This data describes a binding interaction between two proteins.

Contacts between the two chains:
Residue H47 in protein 1 is in contact with residue R6 in protein 2 (closest heavy-atom distance 3.4 Å).
Residue G130 in protein 1 contacts residue F11 in protein 2 (closest heavy-atom distance 3.2 Å).
Residue L50 in protein 1 is in contact with residue I7 in protein 2 (closest heavy-atom distance 3.9 Å).
Residue P237 in protein 1 is in contact with residue F10 in protein 2 (closest heavy-atom distance 3.6 Å).
Residue M43 in protein 1 interacts with residue I7 in protein 2 (closest heavy-atom distance 3.5 Å).
Residue L129 in protein 1 is in contact with residue F11 in protein 2 (closest heavy-atom distance 4.0 Å).
Residue A255 in protein 1 is in contact with residue Q4 in protein 2 (closest heavy-atom distance 2.9 Å).
Residue A255 in protein 1 contacts residue A5 in protein 2 (closest heavy-atom distance 3.3 Å).
Residue K257 in protein 1 is in contact with residue Q4 in protein 2 (closest heavy-atom distance 3.6 Å).
Residue A255 in protein 1 is in contact with residue I7 in protein 2 (closest heavy-atom distance 3.9 Å).
Residue A255 in protein 1 is in contact with residue F10 in protein 2 (closest heavy-atom distance 3.9 Å).
Residue V48 in protein 1 contacts residue Q4 in protein 2 (closest heavy-atom distance 3.1 Å).
Residue H47 in protein 1 is in contact with residue A5 in protein 2 (closest heavy-atom distance 4.7 Å).
Residue L129 in protein 1 contacts residue K12 in protein 2 (closest heavy-atom distance 3.4 Å).
Residue S211 in protein 1 contacts residue Q4 in protein 2 (closest heavy-atom distance 3.7 Å).
Residue H128 in protein 1 is in contact with residue V13 in protein 2 (closest heavy-atom distance 3.6 Å).
Residue L254 in protein 1 is in contact with residue I7 in protein 2 (closest heavy-atom distance 4.4 Å).
Residue P237 in protein 1 is in contact with residue I7 in protein 2 (closest heavy-atom distance 4.0 Å).
Residue P256 in protein 1 contacts residue A5 in protein 2 (closest heavy-atom distance 3.1 Å).
Residue P256 in protein 1 is in contact with residue Q3 in protein 2 (closest heavy-atom distance 4.5 Å).
Residue I131 in protein 1 interacts with residue F11 in protein 2 (closest heavy-atom distance 3.9 Å).
Residue G130 in protein 1 is in contact with residue V13 in protein 2 (closest heavy-atom distance 4.8 Å).
Residue H128 in protein 1 interacts with residue K12 in protein 2 (closest heavy-atom distance 4.2 Å).
Residue P256 in protein 1 interacts with residue Q4 in protein 2 (closest heavy-atom distance 3.2 Å).
Residue I258 in protein 1 interacts with residue Q3 in protein 2 (closest heavy-atom distance 2.6 Å).
Residue I258 in protein 1 interacts with residue Q4 in protein 2 (closest heavy-atom distance 4.8 Å).
Residue H47 in protein 1 is in contact with residue E8 in protein 2 (closest heavy-atom distance 2.5 Å).
Residue V48 in protein 1 contacts residue I7 in protein 2 (closest heavy-atom distance 3.7 Å).
Residue P132 in protein 1 interacts with residue F10 in protein 2 (closest heavy-atom distance 4.8 Å).
Residue E127 in protein 1 is in contact with residue V13 in protein 2 (closest heavy-atom distance 3.8 Å).
Residue P132 in protein 1 is in contact with residue F11 in protein 2 (closest heavy-atom distance 3.9 Å).
Residue P237 in protein 1 is in contact with residue F11 in protein 2 (closest heavy-atom distance 4.0 Å).
Residue V48 in protein 1 contacts residue A5 in protein 2 (closest heavy-atom distance 3.9 Å).
Residue Y253 in protein 1 interacts with residue F11 in protein 2 (closest heavy-atom distance 4.0 Å).
Residue G130 in protein 1 interacts with residue K12 in protein 2 (closest heavy-atom distance 2.7 Å).
Residue L129 in protein 1 contacts residue I14 in protein 2 (closest heavy-atom distance 3.9 Å).
Residue I258 in protein 1 is in contact with residue A5 in protein 2 (closest heavy-atom distance 4.8 Å).
Residue M43 in protein 1 is in contact with residue E8 in protein 2 (closest heavy-atom distance 3.5 Å).
Residue V48 in protein 1 contacts residue R6 in protein 2 (closest heavy-atom distance 4.8 Å).
Residue H47 in protein 1 contacts residue I7 in protein 2 (closest heavy-atom distance 3.0 Å).
Residue P256 in protein 1 is in contact with residue F10 in protein 2 (closest heavy-atom distance 3.6 Å).
Residue V236 in protein 1 interacts with residue F10 in protein 2 (closest heavy-atom distance 4.2 Å).
Residue K257 in protein 1 interacts with residue Q3 in protein 2 (closest heavy-atom distance 3.2 Å).
Residue H128 in protein 1 contacts residue I14 in protein 2 (closest heavy-atom distance 2.7 Å).
Residue A255 in protein 1 is in contact with residue R6 in protein 2 (closest heavy-atom distance 3.8 Å).
Residue A49 in protein 1 contacts residue I7 in protein 2 (closest heavy-atom distance 3.8 Å).
Residue L129 in protein 1 is in contact with residue V13 in protein 2 (closest heavy-atom distance 4.0 Å).
Residue K257 in protein 1 interacts with residue A5 in protein 2 (closest heavy-atom distance 4.5 Å).
Residue E235 in protein 1 contacts residue F10 in protein 2 (closest heavy-atom distance 3.6 Å).
Residue G130 in protein 1 contacts residue I14 in protein 2 (closest heavy-atom distance 3.7 Å).
Residue Y253 in protein 1 interacts with residue I7 in protein 2 (closest heavy-atom distance 3.7 Å).
Residue L50 in protein 1 is in contact with residue F11 in protein 2 (closest heavy-atom distance 3.9 Å).

Sequence of protein 1:
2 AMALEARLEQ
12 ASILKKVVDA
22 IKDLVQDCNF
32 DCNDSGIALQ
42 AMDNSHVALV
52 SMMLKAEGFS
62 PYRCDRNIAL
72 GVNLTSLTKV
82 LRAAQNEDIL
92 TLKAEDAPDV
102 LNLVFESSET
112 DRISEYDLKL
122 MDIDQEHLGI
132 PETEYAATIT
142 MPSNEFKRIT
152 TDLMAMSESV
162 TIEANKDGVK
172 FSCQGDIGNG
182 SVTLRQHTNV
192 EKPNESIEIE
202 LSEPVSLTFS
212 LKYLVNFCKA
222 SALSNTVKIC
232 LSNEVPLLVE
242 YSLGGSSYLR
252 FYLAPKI

Sequence of protein 2:
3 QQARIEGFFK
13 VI